Sequence of protein 1:
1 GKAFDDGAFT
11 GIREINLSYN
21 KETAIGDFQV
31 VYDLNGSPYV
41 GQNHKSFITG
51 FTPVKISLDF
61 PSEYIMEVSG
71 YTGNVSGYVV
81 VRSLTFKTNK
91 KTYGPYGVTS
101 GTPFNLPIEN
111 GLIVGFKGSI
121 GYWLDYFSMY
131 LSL

This data describes a binding interaction between two proteins.

Interface contacts:
Residue L106 in protein 1 contacts residue W14 in protein 2 (closest heavy-atom distance 4.4 Å).
Residue N105 in protein 1 is in contact with residue W14 in protein 2 (closest heavy-atom distance 3.1 Å).
Residue L133 in protein 1 is in contact with residue Q7 in protein 2 (closest heavy-atom distance 3.4 Å).
Residue P107 in protein 1 interacts with residue P13 in protein 2 (closest heavy-atom distance 3.5 Å).
Residue L131 in protein 1 contacts residue V11 in protein 2 (closest heavy-atom distance 3.7 Å).
Residue N110 in protein 1 interacts with residue Q7 in protein 2 (closest heavy-atom distance 2.7 Å).
Residue P107 in protein 1 interacts with residue G12 in protein 2 (closest heavy-atom distance 2.8 Å).
Residue E109 in protein 1 contacts residue G12 in protein 2 (closest heavy-atom distance 3.4 Å).
Residue S132 in protein 1 contacts residue V9 in protein 2 (closest heavy-atom distance 4.1 Å).
Residue E109 in protein 1 interacts with residue V11 in protein 2 (closest heavy-atom distance 4.6 Å).
Residue P107 in protein 1 is in contact with residue V11 in protein 2 (closest heavy-atom distance 3.6 Å).
Residue E109 in protein 1 contacts residue I10 in protein 2 (closest heavy-atom distance 3.0 Å).
Residue P107 in protein 1 contacts residue I10 in protein 2 (closest heavy-atom distance 4.8 Å).
Residue E109 in protein 1 is in contact with residue P13 in protein 2 (closest heavy-atom distance 3.6 Å).
Residue L106 in protein 1 is in contact with residue V11 in protein 2 (closest heavy-atom distance 3.9 Å).
Residue I108 in protein 1 interacts with residue I10 in protein 2 (closest heavy-atom distance 3.9 Å).
Residue I108 in protein 1 interacts with residue V11 in protein 2 (closest heavy-atom distance 4.6 Å).
Residue N110 in protein 1 contacts residue I10 in protein 2 (closest heavy-atom distance 3.0 Å).
Residue L133 in protein 1 contacts residue T8 in protein 2 (closest heavy-atom distance 3.8 Å).
Residue L131 in protein 1 is in contact with residue V9 in protein 2 (closest heavy-atom distance 4.0 Å).
Residue I108 in protein 1 interacts with residue G12 in protein 2 (closest heavy-atom distance 3.9 Å).
Residue P107 in protein 1 contacts residue W14 in protein 2 (closest heavy-atom distance 3.5 Å).
Residue L133 in protein 1 is in contact with residue V9 in protein 2 (closest heavy-atom distance 3.7 Å).
Residue G111 in protein 1 interacts with residue V9 in protein 2 (closest heavy-atom distance 4.5 Å).
Residue N110 in protein 1 interacts with residue T8 in protein 2 (closest heavy-atom distance 3.1 Å).
Residue N110 in protein 1 interacts with residue V9 in protein 2 (closest heavy-atom distance 3.3 Å).

Sequence of protein 2:
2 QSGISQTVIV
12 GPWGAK